Sequence of the first protein:
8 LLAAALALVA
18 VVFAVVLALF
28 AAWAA

This data describes a binding interaction between two proteins.

Sequence of the second protein:
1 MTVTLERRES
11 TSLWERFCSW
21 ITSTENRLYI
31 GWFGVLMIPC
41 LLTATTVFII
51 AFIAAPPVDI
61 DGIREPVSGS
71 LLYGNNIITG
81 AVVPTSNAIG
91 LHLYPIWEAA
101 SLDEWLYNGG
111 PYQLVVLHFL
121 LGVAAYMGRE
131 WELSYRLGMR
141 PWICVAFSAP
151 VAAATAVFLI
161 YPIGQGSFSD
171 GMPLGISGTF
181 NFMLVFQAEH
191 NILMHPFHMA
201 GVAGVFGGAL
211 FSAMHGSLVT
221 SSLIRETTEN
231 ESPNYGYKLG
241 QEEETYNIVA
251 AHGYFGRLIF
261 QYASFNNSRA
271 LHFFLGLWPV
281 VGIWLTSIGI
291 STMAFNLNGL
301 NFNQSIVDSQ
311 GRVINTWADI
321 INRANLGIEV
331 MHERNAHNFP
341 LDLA

Residue-level contacts at the interface:
Residue S12 in the second protein is in contact with residue W30 in the first protein (closest heavy-atom distance 4.6 Å).
Residue W14 in the second protein interacts with residue L26 in the first protein (closest heavy-atom distance 3.5 Å).
Residue W14 in the second protein contacts residue V23 in the first protein (closest heavy-atom distance 4.1 Å).
Residue W14 in the second protein contacts residue W30 in the first protein (closest heavy-atom distance 3.5 Å).
Residue E98 in the second protein contacts residue L8 in the first protein (closest heavy-atom distance 5.0 Å).
Residue W14 in the second protein is in contact with residue F27 in the first protein (closest heavy-atom distance 4.3 Å).
Residue E15 in the second protein contacts residue W30 in the first protein (closest heavy-atom distance 2.8 Å).
Residue E9 in the second protein contacts residue A31 in the first protein (closest heavy-atom distance 4.6 Å).
Residue L13 in the second protein contacts residue L26 in the first protein (closest heavy-atom distance 3.7 Å).
Residue E9 in the second protein interacts with residue A32 in the first protein (closest heavy-atom distance 4.7 Å).
Residue E9 in the second protein is in contact with residue W30 in the first protein (closest heavy-atom distance 3.0 Å).